Residue-level contacts at the interface:
Residue R2 in protein 1 is in contact with residue G52 in protein 2 (closest heavy-atom distance 2.5 Å).
Residue R2 in protein 1 is in contact with residue L76 in protein 2 (closest heavy-atom distance 3.8 Å).
Residue R2 in protein 1 contacts residue R55 in protein 2 (closest heavy-atom distance 3.0 Å).
Residue R2 in protein 1 contacts residue L54 in protein 2 (closest heavy-atom distance 3.2 Å).
Residue R2 in protein 1 interacts with residue L53 in protein 2 (closest heavy-atom distance 4.4 Å).
Residue R2 in protein 1 contacts residue R80 in protein 2 (closest heavy-atom distance 4.5 Å).

Sequence of protein 1:
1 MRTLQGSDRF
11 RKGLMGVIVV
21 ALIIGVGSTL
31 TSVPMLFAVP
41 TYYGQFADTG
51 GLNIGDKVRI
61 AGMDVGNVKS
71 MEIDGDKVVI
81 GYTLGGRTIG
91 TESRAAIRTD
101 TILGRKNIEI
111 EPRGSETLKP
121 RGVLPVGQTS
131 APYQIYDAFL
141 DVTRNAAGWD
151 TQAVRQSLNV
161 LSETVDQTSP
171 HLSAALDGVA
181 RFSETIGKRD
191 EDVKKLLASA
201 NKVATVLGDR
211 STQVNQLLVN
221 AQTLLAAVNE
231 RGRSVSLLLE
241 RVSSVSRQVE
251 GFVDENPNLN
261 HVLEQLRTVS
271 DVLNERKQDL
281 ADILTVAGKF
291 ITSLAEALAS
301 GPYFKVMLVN

Sequence of protein 2:
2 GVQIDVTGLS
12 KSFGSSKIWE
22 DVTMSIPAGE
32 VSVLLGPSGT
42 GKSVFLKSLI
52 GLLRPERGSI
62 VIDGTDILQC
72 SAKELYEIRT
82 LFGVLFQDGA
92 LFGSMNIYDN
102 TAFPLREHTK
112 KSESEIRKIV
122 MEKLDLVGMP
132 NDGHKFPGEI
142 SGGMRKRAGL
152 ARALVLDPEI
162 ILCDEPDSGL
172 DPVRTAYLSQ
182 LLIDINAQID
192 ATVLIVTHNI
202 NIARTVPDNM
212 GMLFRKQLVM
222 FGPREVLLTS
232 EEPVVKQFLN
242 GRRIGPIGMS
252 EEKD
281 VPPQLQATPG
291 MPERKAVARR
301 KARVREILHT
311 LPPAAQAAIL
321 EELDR

The following describes two proteins that form a bound complex.